Sequence of chain B:
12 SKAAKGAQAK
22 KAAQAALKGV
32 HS

Interface contacts:
Residue D86 in chain A is in contact with residue K29 in chain B (closest heavy-atom distance 4.8 Å).
Residue K87 in chain A is in contact with residue G30 in chain B (closest heavy-atom distance 3.8 Å).
Residue K87 in chain A is in contact with residue L28 in chain B (closest heavy-atom distance 3.6 Å).
Residue K87 in chain A interacts with residue A27 in chain B (closest heavy-atom distance 4.7 Å).
Residue K87 in chain A is in contact with residue V31 in chain B (closest heavy-atom distance 4.6 Å).
Residue D86 in chain A contacts residue L28 in chain B (closest heavy-atom distance 3.6 Å).
Residue K87 in chain A contacts residue K29 in chain B (closest heavy-atom distance 4.3 Å).

Sequence of chain A:
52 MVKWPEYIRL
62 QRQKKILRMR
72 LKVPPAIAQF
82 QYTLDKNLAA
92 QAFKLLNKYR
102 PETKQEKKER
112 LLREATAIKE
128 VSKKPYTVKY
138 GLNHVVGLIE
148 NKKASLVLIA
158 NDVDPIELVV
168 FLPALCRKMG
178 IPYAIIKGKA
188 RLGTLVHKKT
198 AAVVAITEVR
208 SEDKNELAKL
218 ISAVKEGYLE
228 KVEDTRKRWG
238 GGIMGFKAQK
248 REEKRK

These two protein chains interact to form a complex.